Contacts between the two chains:
Residue L461 in chain B is in contact with residue S64 in chain A (closest heavy-atom distance 3.6 Å).
Residue H350 in chain B is in contact with residue F10 in chain A (closest heavy-atom distance 3.3 Å).
Residue P450 in chain B contacts residue G72 in chain A (closest heavy-atom distance 4.0 Å).
Residue M462 in chain B interacts with residue Y60 in chain A (closest heavy-atom distance 3.6 Å).
Residue S247 in chain B contacts residue P18 in chain A (closest heavy-atom distance 3.6 Å).
Residue W245 in chain B interacts with residue F77 in chain A (closest heavy-atom distance 4.0 Å).
Residue L461 in chain B contacts residue Y60 in chain A (closest heavy-atom distance 3.3 Å).
Residue Q434 in chain B interacts with residue Y3 in chain A (closest heavy-atom distance 4.2 Å).
Residue L436 in chain B contacts residue L6 in chain A (closest heavy-atom distance 3.6 Å).
Residue A246 in chain B interacts with residue Y85 in chain A (closest heavy-atom distance 3.8 Å).
Residue L461 in chain B is in contact with residue L44 in chain A (closest heavy-atom distance 4.1 Å).
Residue F458 in chain B is in contact with residue S68 in chain A (closest heavy-atom distance 3.3 Å).
Residue V351 in chain B is in contact with residue K14 in chain A (closest heavy-atom distance 3.6 Å).
Residue A246 in chain B contacts residue L22 in chain A (closest heavy-atom distance 3.9 Å).
Residue Q250 in chain B contacts residue Y85 in chain A (closest heavy-atom distance 4.0 Å).
Residue W245 in chain B is in contact with residue V76 in chain A (closest heavy-atom distance 3.7 Å).
Residue W245 in chain B interacts with residue N80 in chain A (closest heavy-atom distance 3.4 Å).
Residue F458 in chain B interacts with residue V65 in chain A (closest heavy-atom distance 3.6 Å).
Residue S352 in chain B interacts with residue S13 in chain A (closest heavy-atom distance 4.0 Å).
Residue D391 in chain B interacts with residue L6 in chain A (closest heavy-atom distance 3.4 Å).
Residue S346 in chain B is in contact with residue S15 in chain A (closest heavy-atom distance 3.9 Å).
Residue P450 in chain B contacts residue L73 in chain A (closest heavy-atom distance 3.8 Å).
Residue Y409 in chain B interacts with residue V84 in chain A (closest heavy-atom distance 4.0 Å).
Residue F458 in chain B interacts with residue S64 in chain A (closest heavy-atom distance 3.5 Å).
Residue S362 in chain B contacts residue F10 in chain A (closest heavy-atom distance 3.2 Å).
Residue F410 in chain B interacts with residue T75 in chain A (closest heavy-atom distance 4.0 Å).
Residue F465 in chain B interacts with residue L57 in chain A (closest heavy-atom distance 4.0 Å).
Residue I453 in chain B contacts residue T75 in chain A (closest heavy-atom distance 3.7 Å).
Residue T248 in chain B contacts residue Y85 in chain A (closest heavy-atom distance 3.8 Å).
Residue H350 in chain B is in contact with residue S15 in chain A (closest heavy-atom distance 4.1 Å).
Residue A454 in chain B interacts with residue S68 in chain A (closest heavy-atom distance 3.6 Å).
Residue F359 in chain B contacts residue F16 in chain A (closest heavy-atom distance 3.8 Å).
Residue P395 in chain B is in contact with residue Y3 in chain A (closest heavy-atom distance 4.0 Å).
Residue D393 in chain B contacts residue L6 in chain A (closest heavy-atom distance 4.0 Å).
Residue L345 in chain B interacts with residue F16 in chain A (closest heavy-atom distance 4.1 Å).
Residue H350 in chain B contacts residue K14 in chain A (closest heavy-atom distance 3.2 Å).
Residue V351 in chain B contacts residue S13 in chain A (closest heavy-atom distance 3.2 Å).
Residue I457 in chain B interacts with residue S68 in chain A (closest heavy-atom distance 3.8 Å).
Residue S346 in chain B contacts residue F16 in chain A (closest heavy-atom distance 4.0 Å).
Residue H350 in chain B is in contact with residue S13 in chain A (closest heavy-atom distance 3.7 Å).
Residue L436 in chain B contacts residue Y3 in chain A (closest heavy-atom distance 4.0 Å).
Residue V351 in chain B is in contact with residue S15 in chain A (closest heavy-atom distance 3.6 Å).
Residue L436 in chain B interacts with residue Y7 in chain A (closest heavy-atom distance 4.2 Å).
Residue S353 in chain B contacts residue S13 in chain A (closest heavy-atom distance 4.1 Å).
Residue A454 in chain B is in contact with residue L69 in chain A (closest heavy-atom distance 3.9 Å).
Residue L349 in chain B interacts with residue F16 in chain A (closest heavy-atom distance 3.9 Å).
Residue I453 in chain B is in contact with residue G72 in chain A (closest heavy-atom distance 3.8 Å).
Residue A246 in chain B contacts residue N80 in chain A (closest heavy-atom distance 4.0 Å).
Residue D393 in chain B contacts residue T2 in chain A (closest heavy-atom distance 2.9 Å).
Residue P450 in chain B is in contact with residue V76 in chain A (closest heavy-atom distance 4.0 Å).
Residue S353 in chain B interacts with residue K14 in chain A (closest heavy-atom distance 4.2 Å).
Residue F410 in chain B is in contact with residue S79 in chain A (closest heavy-atom distance 4.1 Å).
Residue F465 in chain B is in contact with residue Y60 in chain A (closest heavy-atom distance 3.5 Å).
Residue K438 in chain B is in contact with residue E9 in chain A (closest heavy-atom distance 2.9 Å).
Residue M462 in chain B interacts with residue S64 in chain A (closest heavy-atom distance 3.9 Å).
Residue K438 in chain B is in contact with residue L6 in chain A (closest heavy-atom distance 3.8 Å).
Residue S243 in chain B contacts residue Y85 in chain A (closest heavy-atom distance 4.1 Å).
Residue D393 in chain B is in contact with residue Y3 in chain A (closest heavy-atom distance 3.3 Å).
Residue H244 in chain B contacts residue F16 in chain A (closest heavy-atom distance 3.5 Å).
Residue V360 in chain B interacts with residue F10 in chain A (closest heavy-atom distance 3.7 Å).

This data describes a binding interaction between two proteins.

Sequence of chain B:
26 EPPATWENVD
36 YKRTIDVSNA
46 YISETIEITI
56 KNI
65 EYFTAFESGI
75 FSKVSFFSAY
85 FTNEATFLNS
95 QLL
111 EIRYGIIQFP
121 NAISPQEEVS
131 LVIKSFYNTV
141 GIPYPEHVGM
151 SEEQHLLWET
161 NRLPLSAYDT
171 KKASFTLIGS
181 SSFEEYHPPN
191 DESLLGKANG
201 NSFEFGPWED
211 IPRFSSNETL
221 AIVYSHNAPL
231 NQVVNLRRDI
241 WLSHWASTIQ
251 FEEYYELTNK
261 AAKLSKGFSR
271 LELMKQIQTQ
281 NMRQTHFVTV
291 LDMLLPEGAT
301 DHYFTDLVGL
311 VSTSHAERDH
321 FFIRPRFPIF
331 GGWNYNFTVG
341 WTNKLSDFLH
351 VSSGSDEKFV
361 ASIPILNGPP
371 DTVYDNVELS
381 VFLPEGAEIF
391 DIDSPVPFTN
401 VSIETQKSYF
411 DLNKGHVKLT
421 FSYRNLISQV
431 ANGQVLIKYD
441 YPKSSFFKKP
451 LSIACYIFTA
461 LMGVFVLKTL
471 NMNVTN

Sequence of chain A:
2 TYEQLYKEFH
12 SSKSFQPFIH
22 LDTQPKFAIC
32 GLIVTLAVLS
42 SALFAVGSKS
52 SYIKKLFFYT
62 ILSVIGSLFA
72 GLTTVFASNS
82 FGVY